Sequence of chain B:
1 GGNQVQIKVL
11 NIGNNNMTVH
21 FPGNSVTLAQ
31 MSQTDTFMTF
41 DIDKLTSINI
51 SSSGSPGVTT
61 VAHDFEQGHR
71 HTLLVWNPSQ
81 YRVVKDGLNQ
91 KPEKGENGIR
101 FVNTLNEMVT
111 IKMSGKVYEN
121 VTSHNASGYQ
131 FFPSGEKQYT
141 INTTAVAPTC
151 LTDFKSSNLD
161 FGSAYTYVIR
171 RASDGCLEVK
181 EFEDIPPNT

Sequence of chain A:
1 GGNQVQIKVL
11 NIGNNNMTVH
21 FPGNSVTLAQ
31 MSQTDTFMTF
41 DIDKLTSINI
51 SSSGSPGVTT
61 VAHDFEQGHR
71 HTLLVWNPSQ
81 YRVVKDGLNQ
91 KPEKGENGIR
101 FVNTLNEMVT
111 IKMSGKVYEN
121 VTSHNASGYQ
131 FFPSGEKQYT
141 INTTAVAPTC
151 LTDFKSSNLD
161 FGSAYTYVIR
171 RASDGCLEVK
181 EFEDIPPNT

Interface contacts:
Residue Q33 in chain A interacts with residue F182 in chain B (closest heavy-atom distance 3.9 Å).
Residue M31 in chain A interacts with residue V168 in chain B (closest heavy-atom distance 3.7 Å).
Residue M31 in chain A is in contact with residue K180 in chain B (closest heavy-atom distance 3.1 Å).
Residue D184 in chain A interacts with residue K8 in chain B (closest heavy-atom distance 2.8 Å).
Residue N188 in chain A interacts with residue N89 in chain B (closest heavy-atom distance 2.8 Å).
Residue K8 in chain A interacts with residue R100 in chain B (closest heavy-atom distance 3.6 Å).
Residue R70 in chain A contacts residue P186 in chain B (closest heavy-atom distance 3.0 Å).
Residue F182 in chain A interacts with residue M31 in chain B (closest heavy-atom distance 3.3 Å).
Residue V84 in chain A contacts residue R100 in chain B (closest heavy-atom distance 3.9 Å).
Residue K91 in chain A interacts with residue N188 in chain B (closest heavy-atom distance 3.5 Å).
Residue N188 in chain A is in contact with residue L88 in chain B (closest heavy-atom distance 3.3 Å).
Residue G87 in chain A interacts with residue T189 in chain B (closest heavy-atom distance 3.4 Å).
Residue Q33 in chain A is in contact with residue E183 in chain B (closest heavy-atom distance 3.1 Å).
Residue F182 in chain A is in contact with residue Q33 in chain B (closest heavy-atom distance 3.6 Å).
Residue P187 in chain A is in contact with residue R70 in chain B (closest heavy-atom distance 3.6 Å).
Residue T104 in chain A interacts with residue I12 in chain B (closest heavy-atom distance 3.7 Å).
Residue L88 in chain A is in contact with residue N188 in chain B (closest heavy-atom distance 3.1 Å).
Residue S123 in chain A contacts residue R82 in chain B (closest heavy-atom distance 3.1 Å).
Residue R100 in chain A contacts residue T72 in chain B (closest heavy-atom distance 2.9 Å).
Residue F182 in chain A contacts residue S32 in chain B (closest heavy-atom distance 3.8 Å).
Residue N188 in chain A is in contact with residue Q90 in chain B (closest heavy-atom distance 3.5 Å).
Residue R100 in chain A contacts residue V84 in chain B (closest heavy-atom distance 3.6 Å).
Residue K180 in chain A contacts residue M31 in chain B (closest heavy-atom distance 2.8 Å).
Residue M31 in chain A interacts with residue F182 in chain B (closest heavy-atom distance 3.1 Å).
Residue H124 in chain A is in contact with residue I12 in chain B (closest heavy-atom distance 3.9 Å).
Residue N188 in chain A contacts residue K91 in chain B (closest heavy-atom distance 3.3 Å).
Residue L88 in chain A interacts with residue T189 in chain B (closest heavy-atom distance 2.8 Å).
Residue Q90 in chain A is in contact with residue N188 in chain B (closest heavy-atom distance 3.5 Å).
Residue P186 in chain A interacts with residue R70 in chain B (closest heavy-atom distance 2.8 Å).
Residue N125 in chain A is in contact with residue R82 in chain B (closest heavy-atom distance 3.3 Å).
Residue T72 in chain A is in contact with residue R100 in chain B (closest heavy-atom distance 3.0 Å).
Residue R70 in chain A interacts with residue I185 in chain B (closest heavy-atom distance 3.8 Å).
Residue I185 in chain A contacts residue F37 in chain B (closest heavy-atom distance 3.6 Å).
Residue W76 in chain A is in contact with residue H124 in chain B (closest heavy-atom distance 3.5 Å).
Residue K8 in chain A is in contact with residue D184 in chain B (closest heavy-atom distance 3.2 Å).
Residue E183 in chain A contacts residue Q33 in chain B (closest heavy-atom distance 2.8 Å).
Residue I12 in chain A contacts residue T104 in chain B (closest heavy-atom distance 3.8 Å).
Residue T189 in chain A contacts residue L88 in chain B (closest heavy-atom distance 3.4 Å).
Residue R170 in chain A interacts with residue M31 in chain B (closest heavy-atom distance 3.7 Å).
Residue T36 in chain A interacts with residue I185 in chain B (closest heavy-atom distance 3.6 Å).
Residue R70 in chain A interacts with residue N188 in chain B (closest heavy-atom distance 3.4 Å).
Residue T189 in chain A contacts residue T189 in chain B (closest heavy-atom distance 3.5 Å).
Residue H124 in chain A interacts with residue W76 in chain B (closest heavy-atom distance 3.5 Å).
Residue D35 in chain A contacts residue I185 in chain B (closest heavy-atom distance 3.8 Å).
Residue R82 in chain A is in contact with residue N125 in chain B (closest heavy-atom distance 3.2 Å).
Residue Q33 in chain A is in contact with residue D184 in chain B (closest heavy-atom distance 3.4 Å).
Residue D184 in chain A interacts with residue Q33 in chain B (closest heavy-atom distance 3.9 Å).
Residue D86 in chain A interacts with residue R100 in chain B (closest heavy-atom distance 3.0 Å).
Residue N188 in chain A interacts with residue R70 in chain B (closest heavy-atom distance 3.1 Å).
Residue I12 in chain A is in contact with residue H124 in chain B (closest heavy-atom distance 3.8 Å).
Residue L74 in chain A contacts residue H124 in chain B (closest heavy-atom distance 3.8 Å).
Residue V102 in chain A interacts with residue I12 in chain B (closest heavy-atom distance 3.8 Å).
Residue F37 in chain A contacts residue I185 in chain B (closest heavy-atom distance 3.8 Å).
Residue R100 in chain A interacts with residue D86 in chain B (closest heavy-atom distance 2.8 Å).
Residue R82 in chain A is in contact with residue S123 in chain B (closest heavy-atom distance 3.1 Å).
Residue H124 in chain A contacts residue R82 in chain B (closest heavy-atom distance 2.6 Å).
Residue V168 in chain A is in contact with residue M31 in chain B (closest heavy-atom distance 3.8 Å).
Residue R82 in chain A interacts with residue H124 in chain B (closest heavy-atom distance 2.8 Å).
Residue T189 in chain A is in contact with residue G87 in chain B (closest heavy-atom distance 3.9 Å).
Residue N89 in chain A is in contact with residue N188 in chain B (closest heavy-atom distance 2.8 Å).

This data describes a binding interaction between two proteins.